Sequence of protein 1:
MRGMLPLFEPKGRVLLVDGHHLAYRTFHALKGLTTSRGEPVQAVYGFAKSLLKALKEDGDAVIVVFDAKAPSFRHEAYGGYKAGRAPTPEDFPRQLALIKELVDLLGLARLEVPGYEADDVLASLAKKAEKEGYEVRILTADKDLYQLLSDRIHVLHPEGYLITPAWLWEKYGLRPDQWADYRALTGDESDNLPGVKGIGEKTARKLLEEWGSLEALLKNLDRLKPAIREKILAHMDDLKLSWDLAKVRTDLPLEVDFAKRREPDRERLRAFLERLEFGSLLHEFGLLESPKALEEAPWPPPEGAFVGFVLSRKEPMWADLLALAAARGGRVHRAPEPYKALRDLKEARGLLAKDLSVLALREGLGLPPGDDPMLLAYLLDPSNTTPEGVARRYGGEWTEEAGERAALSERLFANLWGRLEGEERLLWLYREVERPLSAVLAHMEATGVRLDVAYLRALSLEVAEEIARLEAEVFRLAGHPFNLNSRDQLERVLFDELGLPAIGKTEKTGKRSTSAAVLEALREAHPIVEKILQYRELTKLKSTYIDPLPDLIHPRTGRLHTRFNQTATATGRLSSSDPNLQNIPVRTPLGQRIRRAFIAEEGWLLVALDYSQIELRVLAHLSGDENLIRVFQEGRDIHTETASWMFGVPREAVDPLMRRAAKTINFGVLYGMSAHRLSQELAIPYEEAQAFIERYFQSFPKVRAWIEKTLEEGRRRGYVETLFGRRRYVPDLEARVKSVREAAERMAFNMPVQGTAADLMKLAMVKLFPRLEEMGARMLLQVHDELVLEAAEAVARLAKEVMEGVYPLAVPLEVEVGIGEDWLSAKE

This data describes a binding interaction between two proteins.

Sequence of protein 2:
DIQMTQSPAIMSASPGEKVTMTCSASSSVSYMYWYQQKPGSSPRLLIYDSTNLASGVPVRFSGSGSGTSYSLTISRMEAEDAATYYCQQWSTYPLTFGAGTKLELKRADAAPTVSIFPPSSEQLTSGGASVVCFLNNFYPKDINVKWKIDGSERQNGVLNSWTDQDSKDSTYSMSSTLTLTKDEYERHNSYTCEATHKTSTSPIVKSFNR

Contacts between the two chains:
Residue E315 in protein 1 is in contact with residue S91 in protein 2 (closest heavy-atom distance 3.7 Å).
Residue A464 in protein 1 contacts residue N52 in protein 2 (closest heavy-atom distance 3.8 Å).
Residue K314 in protein 1 interacts with residue P94 in protein 2 (closest heavy-atom distance 4.1 Å).
Residue P481 in protein 1 is in contact with residue R60 in protein 2 (closest heavy-atom distance 4.2 Å).
Residue K314 in protein 1 contacts residue W90 in protein 2 (closest heavy-atom distance 3.3 Å).
Residue Y535 in protein 1 interacts with residue G56 in protein 2 (closest heavy-atom distance 3.4 Å).
Residue F482 in protein 1 interacts with residue P58 in protein 2 (closest heavy-atom distance 3.6 Å).
Residue N483 in protein 1 interacts with residue P58 in protein 2 (closest heavy-atom distance 3.8 Å).
Residue S486 in protein 1 interacts with residue Q36 in protein 2 (closest heavy-atom distance 4.0 Å).
Residue Y535 in protein 1 interacts with residue A54 in protein 2 (closest heavy-atom distance 4.0 Å).
Residue K511 in protein 1 interacts with residue S42 in protein 2 (closest heavy-atom distance 3.8 Å).
Residue I546 in protein 1 interacts with residue Y48 in protein 2 (closest heavy-atom distance 3.7 Å).
Residue N485 in protein 1 contacts residue S55 in protein 2 (closest heavy-atom distance 3.5 Å).
Residue K511 in protein 1 is in contact with residue G40 in protein 2 (closest heavy-atom distance 3.3 Å).
Residue D547 in protein 1 is in contact with residue Y31 in protein 2 (closest heavy-atom distance 3.4 Å).
Residue E471 in protein 1 contacts residue L53 in protein 2 (closest heavy-atom distance 3.3 Å).
Residue S486 in protein 1 interacts with residue R44 in protein 2 (closest heavy-atom distance 3.7 Å).
Residue P481 in protein 1 is in contact with residue E78 in protein 2 (closest heavy-atom distance 3.2 Å).
Residue R313 in protein 1 interacts with residue S91 in protein 2 (closest heavy-atom distance 2.8 Å).
Residue L484 in protein 1 is in contact with residue G56 in protein 2 (closest heavy-atom distance 3.9 Å).
Residue Y545 in protein 1 interacts with residue Y35 in protein 2 (closest heavy-atom distance 4.0 Å).
Residue D547 in protein 1 contacts residue D49 in protein 2 (closest heavy-atom distance 3.7 Å).
Residue Y545 in protein 1 interacts with residue Y33 in protein 2 (closest heavy-atom distance 3.5 Å).
Residue E471 in protein 1 is in contact with residue V57 in protein 2 (closest heavy-atom distance 3.5 Å).
Residue K314 in protein 1 interacts with residue L95 in protein 2 (closest heavy-atom distance 4.2 Å).
Residue F475 in protein 1 is in contact with residue V59 in protein 2 (closest heavy-atom distance 3.9 Å).
Residue F482 in protein 1 interacts with residue E80 in protein 2 (closest heavy-atom distance 4.0 Å).
Residue T544 in protein 1 is in contact with residue S55 in protein 2 (closest heavy-atom distance 4.1 Å).
Residue P548 in protein 1 is in contact with residue Y31 in protein 2 (closest heavy-atom distance 3.7 Å).
Residue L484 in protein 1 is in contact with residue V57 in protein 2 (closest heavy-atom distance 3.3 Å).
Residue S460 in protein 1 interacts with residue N52 in protein 2 (closest heavy-atom distance 4.0 Å).
Residue N483 in protein 1 is in contact with residue R60 in protein 2 (closest heavy-atom distance 3.6 Å).
Residue Y545 in protein 1 interacts with residue W34 in protein 2 (closest heavy-atom distance 3.9 Å).
Residue N483 in protein 1 contacts residue E80 in protein 2 (closest heavy-atom distance 4.2 Å).
Residue R512 in protein 1 contacts residue S42 in protein 2 (closest heavy-atom distance 3.8 Å).
Residue Y545 in protein 1 is in contact with residue M32 in protein 2 (closest heavy-atom distance 3.9 Å).
Residue R313 in protein 1 interacts with residue T92 in protein 2 (closest heavy-atom distance 3.5 Å).
Residue Y545 in protein 1 is in contact with residue Y48 in protein 2 (closest heavy-atom distance 3.6 Å).
Residue T544 in protein 1 interacts with residue L45 in protein 2 (closest heavy-atom distance 3.7 Å).
Residue E471 in protein 1 interacts with residue V59 in protein 2 (closest heavy-atom distance 3.4 Å).
Residue E471 in protein 1 contacts residue G56 in protein 2 (closest heavy-atom distance 3.5 Å).
Residue I467 in protein 1 interacts with residue L53 in protein 2 (closest heavy-atom distance 3.7 Å).
Residue T544 in protein 1 interacts with residue Y48 in protein 2 (closest heavy-atom distance 3.2 Å).
Residue N483 in protein 1 is in contact with residue D81 in protein 2 (closest heavy-atom distance 3.6 Å).
Residue R536 in protein 1 is in contact with residue S55 in protein 2 (closest heavy-atom distance 3.3 Å).
Residue I532 in protein 1 interacts with residue S55 in protein 2 (closest heavy-atom distance 4.0 Å).
Residue Y545 in protein 1 contacts residue D49 in protein 2 (closest heavy-atom distance 3.4 Å).
Residue I467 in protein 1 is in contact with residue Y48 in protein 2 (closest heavy-atom distance 3.5 Å).
Residue N485 in protein 1 is in contact with residue L45 in protein 2 (closest heavy-atom distance 3.5 Å).
Residue K511 in protein 1 contacts residue S41 in protein 2 (closest heavy-atom distance 4.2 Å).
Residue T539 in protein 1 is in contact with residue S55 in protein 2 (closest heavy-atom distance 3.9 Å).
Residue K314 in protein 1 interacts with residue Y93 in protein 2 (closest heavy-atom distance 4.1 Å).
Residue N485 in protein 1 interacts with residue R44 in protein 2 (closest heavy-atom distance 4.2 Å).
Residue T544 in protein 1 interacts with residue A54 in protein 2 (closest heavy-atom distance 4.0 Å).
Residue L484 in protein 1 is in contact with residue P58 in protein 2 (closest heavy-atom distance 3.6 Å).
Residue F475 in protein 1 is in contact with residue P58 in protein 2 (closest heavy-atom distance 4.0 Å).
Residue D578 in protein 1 is in contact with residue W90 in protein 2 (closest heavy-atom distance 3.4 Å).
Residue I546 in protein 1 is in contact with residue D49 in protein 2 (closest heavy-atom distance 3.0 Å).
Residue F482 in protein 1 interacts with residue R60 in protein 2 (closest heavy-atom distance 3.6 Å).
Residue Y535 in protein 1 contacts residue S55 in protein 2 (closest heavy-atom distance 4.2 Å).